Sequence of the first protein:
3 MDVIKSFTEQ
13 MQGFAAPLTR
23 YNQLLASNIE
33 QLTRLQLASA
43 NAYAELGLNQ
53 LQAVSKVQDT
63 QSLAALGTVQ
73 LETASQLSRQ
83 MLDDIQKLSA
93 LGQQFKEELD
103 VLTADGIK

These two protein chains interact to form a complex.

Sequence of the second protein:
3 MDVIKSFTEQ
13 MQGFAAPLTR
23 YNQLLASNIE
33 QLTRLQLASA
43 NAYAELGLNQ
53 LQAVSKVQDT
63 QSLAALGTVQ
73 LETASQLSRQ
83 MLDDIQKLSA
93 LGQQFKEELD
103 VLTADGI

Contacts between the two chains:
Residue G49 in the first protein is in contact with residue Q52 in the second protein (closest heavy-atom distance 3.3 Å).
Residue Q52 in the first protein contacts residue L53 in the second protein (closest heavy-atom distance 3.3 Å).
Residue T62 in the first protein contacts residue Q63 in the second protein (closest heavy-atom distance 4.1 Å).
Residue L53 in the first protein is in contact with residue Q52 in the second protein (closest heavy-atom distance 3.2 Å).
Residue G69 in the first protein contacts residue Q60 in the second protein (closest heavy-atom distance 4.0 Å).
Residue L79 in the first protein is in contact with residue L50 in the second protein (closest heavy-atom distance 3.7 Å).
Residue Q38 in the first protein is in contact with residue Q38 in the second protein (closest heavy-atom distance 3.6 Å).
Residue Q72 in the first protein contacts residue L53 in the second protein (closest heavy-atom distance 3.6 Å).
Residue V59 in the first protein is in contact with residue L65 in the second protein (closest heavy-atom distance 4.7 Å).
Residue Q52 in the first protein is in contact with residue G49 in the second protein (closest heavy-atom distance 3.6 Å).
Residue L39 in the first protein is in contact with residue Q38 in the second protein (closest heavy-atom distance 4.2 Å).
Residue V56 in the first protein contacts residue Q52 in the second protein (closest heavy-atom distance 4.3 Å).
Residue T75 in the first protein is in contact with residue L53 in the second protein (closest heavy-atom distance 3.7 Å).
Residue G49 in the first protein is in contact with residue G49 in the second protein (closest heavy-atom distance 4.1 Å).
Residue A76 in the first protein contacts residue L53 in the second protein (closest heavy-atom distance 4.4 Å).
Residue L68 in the first protein contacts residue V56 in the second protein (closest heavy-atom distance 3.2 Å).
Residue D61 in the first protein contacts residue L65 in the second protein (closest heavy-atom distance 3.8 Å).
Residue Q60 in the first protein interacts with residue L65 in the second protein (closest heavy-atom distance 4.3 Å).
Residue Y45 in the first protein contacts residue A42 in the second protein (closest heavy-atom distance 3.9 Å).
Residue L53 in the first protein is in contact with residue T75 in the second protein (closest heavy-atom distance 3.4 Å).
Residue L68 in the first protein interacts with residue Q60 in the second protein (closest heavy-atom distance 3.4 Å).
Residue V56 in the first protein contacts residue L68 in the second protein (closest heavy-atom distance 3.5 Å).
Residue L65 in the first protein is in contact with residue Q60 in the second protein (closest heavy-atom distance 4.9 Å).
Residue V56 in the first protein is in contact with residue Q72 in the second protein (closest heavy-atom distance 3.7 Å).
Residue Q38 in the first protein interacts with residue A42 in the second protein (closest heavy-atom distance 4.0 Å).
Residue Q52 in the first protein interacts with residue Q52 in the second protein (closest heavy-atom distance 3.7 Å).
Residue Q72 in the first protein contacts residue Q60 in the second protein (closest heavy-atom distance 2.8 Å).
Residue S57 in the first protein contacts residue Q72 in the second protein (closest heavy-atom distance 3.5 Å).
Residue Q52 in the first protein is in contact with residue V56 in the second protein (closest heavy-atom distance 3.7 Å).
Residue Y45 in the first protein is in contact with residue A46 in the second protein (closest heavy-atom distance 4.0 Å).
Residue L53 in the first protein is in contact with residue Q72 in the second protein (closest heavy-atom distance 4.0 Å).
Residue V56 in the first protein contacts residue V56 in the second protein (closest heavy-atom distance 3.9 Å).
Residue A46 in the first protein contacts residue Y45 in the second protein (closest heavy-atom distance 3.7 Å).
Residue L65 in the first protein interacts with residue T62 in the second protein (closest heavy-atom distance 4.8 Å).
Residue L53 in the first protein is in contact with residue L79 in the second protein (closest heavy-atom distance 4.0 Å).
Residue Q72 in the first protein contacts residue S57 in the second protein (closest heavy-atom distance 3.1 Å).
Residue A42 in the first protein interacts with residue Q38 in the second protein (closest heavy-atom distance 4.2 Å).
Residue L50 in the first protein interacts with residue L79 in the second protein (closest heavy-atom distance 4.4 Å).
Residue V59 in the first protein contacts residue L68 in the second protein (closest heavy-atom distance 3.9 Å).
Residue A42 in the first protein is in contact with residue A42 in the second protein (closest heavy-atom distance 4.1 Å).
Residue L79 in the first protein contacts residue L53 in the second protein (closest heavy-atom distance 4.6 Å).
Residue L53 in the first protein contacts residue A76 in the second protein (closest heavy-atom distance 4.0 Å).
Residue L68 in the first protein is in contact with residue S57 in the second protein (closest heavy-atom distance 5.0 Å).
Residue Q72 in the first protein contacts residue V56 in the second protein (closest heavy-atom distance 3.3 Å).
Residue A42 in the first protein is in contact with residue Y45 in the second protein (closest heavy-atom distance 3.9 Å).
Residue L68 in the first protein is in contact with residue V59 in the second protein (closest heavy-atom distance 4.4 Å).
Residue Q38 in the first protein interacts with residue L39 in the second protein (closest heavy-atom distance 4.2 Å).
Residue Y45 in the first protein interacts with residue Y45 in the second protein (closest heavy-atom distance 4.1 Å).
Residue L65 in the first protein contacts residue Q63 in the second protein (closest heavy-atom distance 3.8 Å).
Residue T62 in the first protein interacts with residue L65 in the second protein (closest heavy-atom distance 3.6 Å).